The following describes two proteins that form a bound complex.

Sequence of protein 1:
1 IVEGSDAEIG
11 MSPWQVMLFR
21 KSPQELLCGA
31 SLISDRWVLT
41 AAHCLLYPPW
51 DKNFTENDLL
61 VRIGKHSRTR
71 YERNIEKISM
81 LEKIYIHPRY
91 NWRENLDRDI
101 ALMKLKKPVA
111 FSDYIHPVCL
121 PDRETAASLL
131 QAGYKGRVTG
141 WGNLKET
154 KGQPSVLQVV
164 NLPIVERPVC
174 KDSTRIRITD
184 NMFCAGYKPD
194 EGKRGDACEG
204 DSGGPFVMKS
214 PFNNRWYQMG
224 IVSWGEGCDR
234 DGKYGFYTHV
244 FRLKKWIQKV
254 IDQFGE

Sequence of protein 2:
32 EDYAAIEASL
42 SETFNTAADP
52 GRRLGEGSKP

Residue-level contacts at the interface:
Residue G230 in protein 1 interacts with residue R53 in protein 2 (closest heavy-atom distance 3.0 Å).
Residue G203 in protein 1 interacts with residue T47 in protein 2 (closest heavy-atom distance 3.8 Å).
Residue L26 in protein 1 is in contact with residue F45 in protein 2 (closest heavy-atom distance 3.8 Å).
Residue Y47 in protein 1 is in contact with residue P51 in protein 2 (closest heavy-atom distance 3.5 Å).
Residue G228 in protein 1 interacts with residue G52 in protein 2 (closest heavy-atom distance 2.9 Å).
Residue H43 in protein 1 is in contact with residue G52 in protein 2 (closest heavy-atom distance 3.6 Å).
Residue Y71 in protein 1 interacts with residue L41 in protein 2 (closest heavy-atom distance 3.9 Å).
Residue Q24 in protein 1 interacts with residue F45 in protein 2 (closest heavy-atom distance 3.4 Å).
Residue F19 in protein 1 interacts with residue F45 in protein 2 (closest heavy-atom distance 3.7 Å).
Residue W50 in protein 1 interacts with residue P51 in protein 2 (closest heavy-atom distance 3.4 Å).
Residue S205 in protein 1 interacts with residue D50 in protein 2 (closest heavy-atom distance 2.6 Å).
Residue R70 in protein 1 is in contact with residue E43 in protein 2 (closest heavy-atom distance 3.8 Å).
Residue G228 in protein 1 contacts residue R53 in protein 2 (closest heavy-atom distance 3.3 Å).
Residue E229 in protein 1 is in contact with residue G58 in protein 2 (closest heavy-atom distance 3.9 Å).
Residue A200 in protein 1 is in contact with residue R53 in protein 2 (closest heavy-atom distance 3.0 Å).
Residue K154 in protein 1 is in contact with residue N46 in protein 2 (closest heavy-atom distance 3.2 Å).
Residue Q24 in protein 1 interacts with residue L41 in protein 2 (closest heavy-atom distance 3.6 Å).
Residue I179 in protein 1 contacts residue G56 in protein 2 (closest heavy-atom distance 3.7 Å).
Residue R62 in protein 1 interacts with residue L41 in protein 2 (closest heavy-atom distance 3.8 Å).
Residue R68 in protein 1 interacts with residue N46 in protein 2 (closest heavy-atom distance 3.8 Å).
Residue Q156 in protein 1 contacts residue T47 in protein 2 (closest heavy-atom distance 3.1 Å).
Residue E25 in protein 1 interacts with residue A48 in protein 2 (closest heavy-atom distance 3.9 Å).
Residue G203 in protein 1 is in contact with residue D50 in protein 2 (closest heavy-atom distance 3.0 Å).
Residue R68 in protein 1 interacts with residue F45 in protein 2 (closest heavy-atom distance 2.7 Å).
Residue F19 in protein 1 contacts residue L41 in protein 2 (closest heavy-atom distance 3.9 Å).
Residue E202 in protein 1 contacts residue R53 in protein 2 (closest heavy-atom distance 3.7 Å).
Residue E229 in protein 1 contacts residue G56 in protein 2 (closest heavy-atom distance 3.6 Å).
Residue E202 in protein 1 contacts residue D50 in protein 2 (closest heavy-atom distance 2.9 Å).
Residue W227 in protein 1 contacts residue G52 in protein 2 (closest heavy-atom distance 3.1 Å).
Residue Q24 in protein 1 interacts with residue S40 in protein 2 (closest heavy-atom distance 3.2 Å).
Residue T147 in protein 1 contacts residue K60 in protein 2 (closest heavy-atom distance 3.8 Å).
Residue E202 in protein 1 contacts residue A49 in protein 2 (closest heavy-atom distance 3.6 Å).
Residue L26 in protein 1 contacts residue N46 in protein 2 (closest heavy-atom distance 3.0 Å).
Residue L26 in protein 1 is in contact with residue T47 in protein 2 (closest heavy-atom distance 3.6 Å).
Residue N143 in protein 1 is in contact with residue T47 in protein 2 (closest heavy-atom distance 3.7 Å).
Residue T69 in protein 1 contacts residue E43 in protein 2 (closest heavy-atom distance 3.2 Å).
Residue S226 in protein 1 interacts with residue G52 in protein 2 (closest heavy-atom distance 3.8 Å).
Residue L26 in protein 1 is in contact with residue A48 in protein 2 (closest heavy-atom distance 2.9 Å).
Residue W50 in protein 1 is in contact with residue A49 in protein 2 (closest heavy-atom distance 3.5 Å).
Residue T69 in protein 1 is in contact with residue F45 in protein 2 (closest heavy-atom distance 3.9 Å).
Residue R233 in protein 1 contacts residue G58 in protein 2 (closest heavy-atom distance 3.8 Å).
Residue E229 in protein 1 interacts with residue L55 in protein 2 (closest heavy-atom distance 3.5 Å).
Residue R68 in protein 1 interacts with residue T47 in protein 2 (closest heavy-atom distance 3.5 Å).
Residue E229 in protein 1 is in contact with residue E57 in protein 2 (closest heavy-atom distance 2.9 Å).
Residue D199 in protein 1 is in contact with residue R53 in protein 2 (closest heavy-atom distance 2.8 Å).
Residue Q156 in protein 1 contacts residue N46 in protein 2 (closest heavy-atom distance 3.4 Å).
Residue E202 in protein 1 is in contact with residue R54 in protein 2 (closest heavy-atom distance 2.8 Å).
Residue R233 in protein 1 interacts with residue E57 in protein 2 (closest heavy-atom distance 3.0 Å).
Residue E25 in protein 1 is in contact with residue N46 in protein 2 (closest heavy-atom distance 3.3 Å).
Residue E146 in protein 1 interacts with residue K60 in protein 2 (closest heavy-atom distance 2.6 Å).
Residue H43 in protein 1 is in contact with residue D50 in protein 2 (closest heavy-atom distance 2.9 Å).
Residue W50 in protein 1 contacts residue D50 in protein 2 (closest heavy-atom distance 3.8 Å).
Residue K236 in protein 1 interacts with residue E57 in protein 2 (closest heavy-atom distance 2.9 Å).
Residue W227 in protein 1 is in contact with residue R53 in protein 2 (closest heavy-atom distance 3.6 Å).
Residue C231 in protein 1 interacts with residue R53 in protein 2 (closest heavy-atom distance 3.8 Å).
Residue Q156 in protein 1 interacts with residue F45 in protein 2 (closest heavy-atom distance 3.6 Å).
Residue I78 in protein 1 is in contact with residue L41 in protein 2 (closest heavy-atom distance 3.8 Å).
Residue Y71 in protein 1 is in contact with residue E43 in protein 2 (closest heavy-atom distance 3.3 Å).
Residue G230 in protein 1 contacts residue G58 in protein 2 (closest heavy-atom distance 3.6 Å).
Residue Q24 in protein 1 is in contact with residue S42 in protein 2 (closest heavy-atom distance 2.7 Å).